Sequence of chain A:
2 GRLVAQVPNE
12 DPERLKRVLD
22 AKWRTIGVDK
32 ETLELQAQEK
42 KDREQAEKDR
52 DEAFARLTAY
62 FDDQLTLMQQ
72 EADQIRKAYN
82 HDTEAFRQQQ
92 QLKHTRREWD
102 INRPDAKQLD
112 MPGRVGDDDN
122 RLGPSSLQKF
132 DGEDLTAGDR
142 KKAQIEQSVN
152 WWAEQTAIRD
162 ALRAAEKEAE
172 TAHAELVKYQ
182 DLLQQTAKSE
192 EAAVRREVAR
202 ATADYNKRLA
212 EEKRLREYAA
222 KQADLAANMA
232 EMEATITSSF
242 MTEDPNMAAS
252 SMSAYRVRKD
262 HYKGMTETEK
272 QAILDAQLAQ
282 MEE

These two protein chains interact to form a complex.

Sequence of chain B:
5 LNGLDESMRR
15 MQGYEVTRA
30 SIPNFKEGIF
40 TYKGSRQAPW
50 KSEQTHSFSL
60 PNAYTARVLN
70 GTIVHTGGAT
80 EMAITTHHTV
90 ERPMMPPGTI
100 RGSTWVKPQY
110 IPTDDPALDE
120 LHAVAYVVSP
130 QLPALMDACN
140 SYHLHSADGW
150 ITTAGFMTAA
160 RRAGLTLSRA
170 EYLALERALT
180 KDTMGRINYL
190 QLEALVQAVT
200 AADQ

Contacts between the two chains:
Residue V116 in chain A is in contact with residue I31 in chain B (closest heavy-atom distance 3.6 Å).
Residue R104 in chain A contacts residue T152 in chain B (closest heavy-atom distance 4.6 Å).
Residue D120 in chain A interacts with residue Y41 in chain B (closest heavy-atom distance 4.1 Å).
Residue Q109 in chain A is in contact with residue A153 in chain B (closest heavy-atom distance 3.4 Å).
Residue L110 in chain A interacts with residue G77 in chain B (closest heavy-atom distance 3.9 Å).
Residue Q90 in chain A contacts residue V67 in chain B (closest heavy-atom distance 4.0 Å).
Residue Q109 in chain A contacts residue R168 in chain B (closest heavy-atom distance 4.1 Å).
Residue T96 in chain A interacts with residue I72 in chain B (closest heavy-atom distance 4.1 Å).
Residue H95 in chain A interacts with residue K180 in chain B (closest heavy-atom distance 3.5 Å).
Residue P105 in chain A contacts residue G184 in chain B (closest heavy-atom distance 4.7 Å).
Residue T96 in chain A interacts with residue Y63 in chain B (closest heavy-atom distance 4.2 Å).
Residue R98 in chain A contacts residue H55 in chain B (closest heavy-atom distance 3.0 Å).
Residue D111 in chain A is in contact with residue R168 in chain B (closest heavy-atom distance 3.3 Å).
Residue M112 in chain A interacts with residue F34 in chain B (closest heavy-atom distance 4.4 Å).
Residue R122 in chain A interacts with residue S44 in chain B (closest heavy-atom distance 3.6 Å).
Residue M112 in chain A contacts residue R168 in chain B (closest heavy-atom distance 3.2 Å).
Residue V116 in chain A is in contact with residue Y41 in chain B (closest heavy-atom distance 3.4 Å).
Residue Q109 in chain A interacts with residue T152 in chain B (closest heavy-atom distance 2.8 Å).
Residue M112 in chain A is in contact with residue S44 in chain B (closest heavy-atom distance 4.1 Å).
Residue R104 in chain A is in contact with residue H74 in chain B (closest heavy-atom distance 4.0 Å).
Residue L110 in chain A interacts with residue H74 in chain B (closest heavy-atom distance 4.1 Å).
Residue D106 in chain A contacts residue T152 in chain B (closest heavy-atom distance 2.4 Å).
Residue R104 in chain A is in contact with residue K180 in chain B (closest heavy-atom distance 3.6 Å).
Residue R98 in chain A contacts residue F57 in chain B (closest heavy-atom distance 4.6 Å).
Residue M112 in chain A interacts with residue Y41 in chain B (closest heavy-atom distance 3.7 Å).
Residue L110 in chain A contacts residue Y171 in chain B (closest heavy-atom distance 4.1 Å).
Residue Q109 in chain A is in contact with residue F39 in chain B (closest heavy-atom distance 3.3 Å).
Residue M112 in chain A contacts residue G43 in chain B (closest heavy-atom distance 4.4 Å).
Residue D118 in chain A interacts with residue P32 in chain B (closest heavy-atom distance 3.1 Å).
Residue Q91 in chain A is in contact with residue L68 in chain B (closest heavy-atom distance 3.1 Å).
Residue D101 in chain A contacts residue H74 in chain B (closest heavy-atom distance 3.8 Å).
Residue D101 in chain A interacts with residue T75 in chain B (closest heavy-atom distance 3.1 Å).
Residue R97 in chain A is in contact with residue Y63 in chain B (closest heavy-atom distance 3.5 Å).
Residue G117 in chain A interacts with residue I31 in chain B (closest heavy-atom distance 3.4 Å).
Residue Q91 in chain A is in contact with residue T64 in chain B (closest heavy-atom distance 4.0 Å).
Residue G117 in chain A interacts with residue P32 in chain B (closest heavy-atom distance 4.0 Å).
Residue L110 in chain A contacts residue R168 in chain B (closest heavy-atom distance 3.2 Å).
Residue R98 in chain A contacts residue L59 in chain B (closest heavy-atom distance 3.8 Å).
Residue R104 in chain A interacts with residue E175 in chain B (closest heavy-atom distance 3.0 Å).
Residue T96 in chain A interacts with residue V67 in chain B (closest heavy-atom distance 4.2 Å).
Residue R98 in chain A is in contact with residue S56 in chain B (closest heavy-atom distance 2.9 Å).
Residue R122 in chain A is in contact with residue R45 in chain B (closest heavy-atom distance 3.8 Å).
Residue R122 in chain A interacts with residue Q46 in chain B (closest heavy-atom distance 4.0 Å).
Residue L93 in chain A contacts residue K180 in chain B (closest heavy-atom distance 3.9 Å).
Residue L110 in chain A contacts residue F39 in chain B (closest heavy-atom distance 4.4 Å).
Residue D101 in chain A contacts residue H55 in chain B (closest heavy-atom distance 4.4 Å).
Residue P113 in chain A interacts with residue F34 in chain B (closest heavy-atom distance 3.7 Å).
Residue G117 in chain A contacts residue F34 in chain B (closest heavy-atom distance 4.4 Å).
Residue W100 in chain A contacts residue K180 in chain B (closest heavy-atom distance 3.8 Å).
Residue H95 in chain A contacts residue L178 in chain B (closest heavy-atom distance 4.5 Å).
Residue M112 in chain A contacts residue A78 in chain B (closest heavy-atom distance 3.3 Å).
Residue L110 in chain A is in contact with residue L172 in chain B (closest heavy-atom distance 3.7 Å).
Residue V116 in chain A interacts with residue F34 in chain B (closest heavy-atom distance 3.4 Å).
Residue H95 in chain A interacts with residue T179 in chain B (closest heavy-atom distance 4.1 Å).
Residue R98 in chain A contacts residue Y63 in chain B (closest heavy-atom distance 3.7 Å).
Residue D120 in chain A is in contact with residue S44 in chain B (closest heavy-atom distance 3.8 Å).
Residue Q91 in chain A contacts residue V67 in chain B (closest heavy-atom distance 3.8 Å).
Residue R98 in chain A is in contact with residue S58 in chain B (closest heavy-atom distance 4.0 Å).
Residue Q90 in chain A contacts residue L68 in chain B (closest heavy-atom distance 4.4 Å).
Residue V116 in chain A contacts residue S44 in chain B (closest heavy-atom distance 4.2 Å).